Sequence of the second protein:
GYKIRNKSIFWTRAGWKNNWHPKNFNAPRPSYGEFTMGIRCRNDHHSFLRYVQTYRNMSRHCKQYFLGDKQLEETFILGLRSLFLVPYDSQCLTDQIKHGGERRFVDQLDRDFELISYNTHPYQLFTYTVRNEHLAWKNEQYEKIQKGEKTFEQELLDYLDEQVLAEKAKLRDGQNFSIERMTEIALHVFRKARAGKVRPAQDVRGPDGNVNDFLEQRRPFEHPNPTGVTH

This data describes a binding interaction between two proteins.

Interface contacts:
Residue L122 in the second protein is in contact with residue D99 in the first protein (closest heavy-atom distance 4.7 Å).
Residue L115 in the second protein contacts residue R80 in the first protein (closest heavy-atom distance 4.3 Å).
Residue R93 in the second protein contacts residue A120 in the first protein (closest heavy-atom distance 3.6 Å).
Residue Y88 in the second protein contacts residue F101 in the first protein (closest heavy-atom distance 3.6 Å).
Residue R93 in the second protein is in contact with residue E111 in the first protein (closest heavy-atom distance 2.5 Å).
Residue F85 in the second protein interacts with residue E100 in the first protein (closest heavy-atom distance 4.5 Å).
Residue G105 in the second protein interacts with residue V49 in the first protein (closest heavy-atom distance 4.2 Å).
Residue L104 in the second protein interacts with residue E50 in the first protein (closest heavy-atom distance 3.7 Å).
Residue Y92 in the second protein interacts with residue I104 in the first protein (closest heavy-atom distance 3.9 Å).
Residue F121 in the second protein contacts residue F101 in the first protein (closest heavy-atom distance 3.8 Å).
Residue I114 in the second protein is in contact with residue Y78 in the first protein (closest heavy-atom distance 4.0 Å).
Residue L117 in the second protein interacts with residue E105 in the first protein (closest heavy-atom distance 5.0 Å).
Residue Y92 in the second protein is in contact with residue E105 in the first protein (closest heavy-atom distance 3.5 Å).
Residue R118 in the second protein is in contact with residue D102 in the first protein (closest heavy-atom distance 3.9 Å).
Residue Y92 in the second protein contacts residue F101 in the first protein (closest heavy-atom distance 3.7 Å).
Residue V89 in the second protein interacts with residue I104 in the first protein (closest heavy-atom distance 3.7 Å).
Residue R93 in the second protein is in contact with residue S119 in the first protein (closest heavy-atom distance 3.8 Å).
Residue R93 in the second protein interacts with residue I123 in the first protein (closest heavy-atom distance 3.5 Å).
Residue V89 in the second protein contacts residue P124 in the first protein (closest heavy-atom distance 4.7 Å).
Residue L104 in the second protein interacts with residue Q52 in the first protein (closest heavy-atom distance 4.9 Å).
Residue V89 in the second protein interacts with residue I123 in the first protein (closest heavy-atom distance 4.3 Å).
Residue G105 in the second protein is in contact with residue E50 in the first protein (closest heavy-atom distance 3.2 Å).
Residue Q90 in the second protein interacts with residue A120 in the first protein (closest heavy-atom distance 3.5 Å).
Residue L86 in the second protein is in contact with residue A120 in the first protein (closest heavy-atom distance 3.4 Å).
Residue R93 in the second protein contacts residue M108 in the first protein (closest heavy-atom distance 3.5 Å).
Residue L86 in the second protein contacts residue P124 in the first protein (closest heavy-atom distance 4.3 Å).
Residue R97 in the second protein is in contact with residue E111 in the first protein (closest heavy-atom distance 3.4 Å).
Residue E111 in the second protein contacts residue F79 in the first protein (closest heavy-atom distance 3.7 Å).
Residue L115 in the second protein interacts with residue F79 in the first protein (closest heavy-atom distance 4.1 Å).
Residue Q108 in the second protein is in contact with residue E50 in the first protein (closest heavy-atom distance 4.9 Å).
Residue G105 in the second protein is in contact with residue Y48 in the first protein (closest heavy-atom distance 3.3 Å).
Residue R93 in the second protein interacts with residue I104 in the first protein (closest heavy-atom distance 4.0 Å).
Residue R118 in the second protein contacts residue D99 in the first protein (closest heavy-atom distance 2.9 Å).
Residue K107 in the second protein is in contact with residue E50 in the first protein (closest heavy-atom distance 3.3 Å).
Residue S96 in the second protein interacts with residue E105 in the first protein (closest heavy-atom distance 2.8 Å).
Residue R97 in the second protein is in contact with residue M108 in the first protein (closest heavy-atom distance 3.5 Å).
Residue R97 in the second protein interacts with residue E112 in the first protein (closest heavy-atom distance 4.4 Å).
Residue R93 in the second protein interacts with residue I118 in the first protein (closest heavy-atom distance 2.9 Å).
Residue I114 in the second protein contacts residue E105 in the first protein (closest heavy-atom distance 3.7 Å).
Residue G105 in the second protein contacts residue G51 in the first protein (closest heavy-atom distance 4.8 Å).
Residue D106 in the second protein interacts with residue E50 in the first protein (closest heavy-atom distance 4.3 Å).
Residue L104 in the second protein interacts with residue V49 in the first protein (closest heavy-atom distance 4.4 Å).
Residue K100 in the second protein is in contact with residue E105 in the first protein (closest heavy-atom distance 2.9 Å).
Residue R118 in the second protein interacts with residue R80 in the first protein (closest heavy-atom distance 3.1 Å).
Residue Y125 in the second protein is in contact with residue E100 in the first protein (closest heavy-atom distance 3.1 Å).
Residue Y125 in the second protein is in contact with residue F101 in the first protein (closest heavy-atom distance 3.9 Å).
Residue L86 in the second protein interacts with residue E121 in the first protein (closest heavy-atom distance 3.8 Å).
Residue L104 in the second protein contacts residue G51 in the first protein (closest heavy-atom distance 2.8 Å).
Residue R118 in the second protein interacts with residue F101 in the first protein (closest heavy-atom distance 4.5 Å).
Residue L104 in the second protein contacts residue Y48 in the first protein (closest heavy-atom distance 3.4 Å).
Residue V89 in the second protein is in contact with residue A120 in the first protein (closest heavy-atom distance 4.0 Å).
Residue S96 in the second protein interacts with residue M108 in the first protein (closest heavy-atom distance 3.5 Å).
Residue I114 in the second protein is in contact with residue F79 in the first protein (closest heavy-atom distance 4.0 Å).
Residue F85 in the second protein interacts with residue P124 in the first protein (closest heavy-atom distance 3.6 Å).
Residue L122 in the second protein is in contact with residue F101 in the first protein (closest heavy-atom distance 3.8 Å).
Residue K100 in the second protein interacts with residue M108 in the first protein (closest heavy-atom distance 4.2 Å).

Sequence of the first protein:
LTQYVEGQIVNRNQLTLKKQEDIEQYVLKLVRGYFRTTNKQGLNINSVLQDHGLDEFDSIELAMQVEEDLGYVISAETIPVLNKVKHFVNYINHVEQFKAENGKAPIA